The following describes two proteins that form a bound complex.

Sequence of chain A:
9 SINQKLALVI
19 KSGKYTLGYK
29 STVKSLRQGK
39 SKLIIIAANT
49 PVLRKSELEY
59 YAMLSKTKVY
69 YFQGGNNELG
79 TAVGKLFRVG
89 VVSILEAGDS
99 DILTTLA

Residue-level contacts at the interface:
Residue A2 in chain B is in contact with residue L62 in chain A (closest heavy-atom distance 4.2 Å).
Residue K3 in chain B interacts with residue G37 in chain A (closest heavy-atom distance 5.0 Å).
Residue A2 in chain B contacts residue G37 in chain A (closest heavy-atom distance 4.7 Å).
Residue A2 in chain B interacts with residue S63 in chain A (closest heavy-atom distance 3.3 Å).
Residue A2 in chain B is in contact with residue K64 in chain A (closest heavy-atom distance 4.5 Å).

Sequence of chain B:
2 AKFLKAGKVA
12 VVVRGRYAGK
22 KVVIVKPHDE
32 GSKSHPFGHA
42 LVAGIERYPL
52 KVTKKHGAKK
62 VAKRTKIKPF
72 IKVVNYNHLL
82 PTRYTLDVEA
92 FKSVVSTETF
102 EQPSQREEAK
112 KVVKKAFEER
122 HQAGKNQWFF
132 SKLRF